Contacts between the two chains:
Residue R55 in chain A is in contact with residue H121 in chain B (closest heavy-atom distance 3.5 Å).
Residue F73 in chain A interacts with residue P207 in chain B (closest heavy-atom distance 3.2 Å).
Residue R41 in chain A interacts with residue G153 in chain B (closest heavy-atom distance 2.8 Å).
Residue K56 in chain A interacts with residue T124 in chain B (closest heavy-atom distance 3.4 Å).
Residue N69 in chain A is in contact with residue A212 in chain B (closest heavy-atom distance 3.3 Å).
Residue F73 in chain A is in contact with residue T206 in chain B (closest heavy-atom distance 3.2 Å).
Residue G98 in chain A is in contact with residue F202 in chain B (closest heavy-atom distance 3.1 Å).
Residue C71 in chain A interacts with residue L210 in chain B (closest heavy-atom distance 2.7 Å).
Residue G51 in chain A interacts with residue L158 in chain B (closest heavy-atom distance 3.5 Å).
Residue V36 in chain A interacts with residue M145 in chain B (closest heavy-atom distance 3.5 Å).
Residue N69 in chain A is in contact with residue S170 in chain B (closest heavy-atom distance 3.3 Å).
Residue F73 in chain A is in contact with residue S208 in chain B (closest heavy-atom distance 2.9 Å).
Residue C71 in chain A contacts residue T209 in chain B (closest heavy-atom distance 3.4 Å).
Residue F57 in chain A interacts with residue F202 in chain B (closest heavy-atom distance 3.3 Å).
Residue H4 in chain A is in contact with residue A115 in chain B (closest heavy-atom distance 3.5 Å).
Residue Q45 in chain A contacts residue L158 in chain B (closest heavy-atom distance 2.8 Å).
Residue C65 in chain A contacts residue S170 in chain B (closest heavy-atom distance 3.5 Å).
Residue N66 in chain A interacts with residue S170 in chain B (closest heavy-atom distance 2.6 Å).
Residue A74 in chain A interacts with residue P207 in chain B (closest heavy-atom distance 3.4 Å).
Residue G5 in chain A is in contact with residue W134 in chain B (closest heavy-atom distance 3.3 Å).
Residue R76 in chain A contacts residue Y189 in chain B (closest heavy-atom distance 3.3 Å).
Residue H43 in chain A interacts with residue Q156 in chain B (closest heavy-atom distance 2.8 Å).
Residue C65 in chain A interacts with residue S190 in chain B (closest heavy-atom distance 2.9 Å).
Residue E99 in chain A contacts residue F202 in chain B (closest heavy-atom distance 3.2 Å).
Residue F64 in chain A interacts with residue S190 in chain B (closest heavy-atom distance 3.2 Å).
Residue N72 in chain A contacts residue T209 in chain B (closest heavy-atom distance 2.8 Å).
Residue K25 in chain A contacts residue S132 in chain B (closest heavy-atom distance 3.0 Å).
Residue P61 in chain A interacts with residue L193 in chain B (closest heavy-atom distance 3.4 Å).
Residue K56 in chain A contacts residue I196 in chain B (closest heavy-atom distance 3.0 Å).
Residue K56 in chain A contacts residue Q123 in chain B (closest heavy-atom distance 2.9 Å).
Residue E112 in chain A is in contact with residue W134 in chain B (closest heavy-atom distance 2.8 Å).
Residue N72 in chain A contacts residue S208 in chain B (closest heavy-atom distance 3.5 Å).
Residue T59 in chain A interacts with residue P205 in chain B (closest heavy-atom distance 3.2 Å).
Residue V70 in chain A contacts residue L210 in chain B (closest heavy-atom distance 3.2 Å).
Residue R55 in chain A contacts residue P128 in chain B (closest heavy-atom distance 3.2 Å).
Residue F57 in chain A interacts with residue M201 in chain B (closest heavy-atom distance 3.1 Å).
Residue Q45 in chain A contacts residue Q156 in chain B (closest heavy-atom distance 3.1 Å).
Residue L54 in chain A contacts residue Q123 in chain B (closest heavy-atom distance 3.5 Å).
Residue R55 in chain A contacts residue V120 in chain B (closest heavy-atom distance 3.5 Å).
Residue F62 in chain A interacts with residue W192 in chain B (closest heavy-atom distance 3.2 Å).
Residue C71 in chain A is in contact with residue L215 in chain B (closest heavy-atom distance 3.5 Å).
Residue G5 in chain A is in contact with residue M116 in chain B (closest heavy-atom distance 3.4 Å).
Residue H4 in chain A contacts residue H4 in chain B (closest heavy-atom distance 3.0 Å).
Residue L7 in chain A interacts with residue M118 in chain B (closest heavy-atom distance 3.5 Å).
Residue H4 in chain A interacts with residue M116 in chain B (closest heavy-atom distance 2.8 Å).
Residue I67 in chain A interacts with residue Y185 in chain B (closest heavy-atom distance 3.5 Å).
Residue F64 in chain A interacts with residue F191 in chain B (closest heavy-atom distance 3.5 Å).
Residue E112 in chain A is in contact with residue R227 in chain B (closest heavy-atom distance 2.6 Å).
Residue N39 in chain A interacts with residue T147 in chain B (closest heavy-atom distance 3.1 Å).
Residue R179 in chain A is in contact with residue K204 in chain B (closest heavy-atom distance 3.1 Å).
Residue D3 in chain A contacts residue T229 in chain B (closest heavy-atom distance 3.5 Å).
Residue L63 in chain A contacts residue F191 in chain B (closest heavy-atom distance 3.2 Å).
Residue L63 in chain A interacts with residue W192 in chain B (closest heavy-atom distance 2.9 Å).
Residue H43 in chain A interacts with residue G155 in chain B (closest heavy-atom distance 3.3 Å).
Residue G51 in chain A is in contact with residue A159 in chain B (closest heavy-atom distance 3.4 Å).
Residue H43 in chain A contacts residue V144 in chain B (closest heavy-atom distance 3.5 Å).
Residue R55 in chain A contacts residue Q123 in chain B (closest heavy-atom distance 3.3 Å).
Residue S75 in chain A interacts with residue P207 in chain B (closest heavy-atom distance 3.5 Å).
Residue C65 in chain A interacts with residue Y189 in chain B (closest heavy-atom distance 3.5 Å).
Residue P61 in chain A is in contact with residue A194 in chain B (closest heavy-atom distance 2.9 Å).

Sequence of chain A:
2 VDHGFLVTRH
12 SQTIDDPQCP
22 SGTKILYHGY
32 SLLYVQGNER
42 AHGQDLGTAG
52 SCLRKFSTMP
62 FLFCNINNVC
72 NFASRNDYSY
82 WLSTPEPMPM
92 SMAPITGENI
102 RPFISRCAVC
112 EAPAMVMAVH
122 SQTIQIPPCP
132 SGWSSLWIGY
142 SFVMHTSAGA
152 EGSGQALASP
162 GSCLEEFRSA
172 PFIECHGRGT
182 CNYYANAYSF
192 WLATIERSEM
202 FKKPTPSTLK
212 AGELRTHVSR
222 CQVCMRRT

This data describes a binding interaction between two proteins.

Sequence of chain B:
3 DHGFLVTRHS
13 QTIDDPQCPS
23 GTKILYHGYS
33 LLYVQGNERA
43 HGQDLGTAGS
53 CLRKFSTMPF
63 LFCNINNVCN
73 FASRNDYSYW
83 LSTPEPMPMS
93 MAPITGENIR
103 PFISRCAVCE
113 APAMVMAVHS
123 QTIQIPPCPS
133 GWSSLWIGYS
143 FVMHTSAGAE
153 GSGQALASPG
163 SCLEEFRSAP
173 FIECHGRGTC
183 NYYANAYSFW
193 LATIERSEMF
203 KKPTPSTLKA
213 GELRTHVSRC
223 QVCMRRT